Sequence of chain B:
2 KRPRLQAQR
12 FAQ

Contacts between the two chains:
Residue D136 in chain A interacts with residue F12 in chain B (closest heavy-atom distance 3.3 Å).
Residue G135 in chain A contacts residue Q9 in chain B (closest heavy-atom distance 4.7 Å).
Residue D136 in chain A is in contact with residue Q9 in chain B (closest heavy-atom distance 4.6 Å).
Residue D136 in chain A is in contact with residue R10 in chain B (closest heavy-atom distance 2.5 Å).

These two protein chains interact to form a complex.

Sequence of chain A:
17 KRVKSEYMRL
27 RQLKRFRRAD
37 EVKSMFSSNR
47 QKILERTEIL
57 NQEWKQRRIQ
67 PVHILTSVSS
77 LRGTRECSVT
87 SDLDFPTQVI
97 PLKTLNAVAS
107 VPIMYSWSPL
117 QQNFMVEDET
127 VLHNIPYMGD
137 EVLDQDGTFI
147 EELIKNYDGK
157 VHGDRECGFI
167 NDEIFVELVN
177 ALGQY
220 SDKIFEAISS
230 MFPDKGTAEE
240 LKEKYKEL